Sequence of protein 2:
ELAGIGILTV

Residue-level contacts at the interface:
Residue T143 in protein 1 is in contact with residue V10 in protein 2 (closest heavy-atom distance 2.8 Å).
Residue Y116 in protein 1 interacts with residue V10 in protein 2 (closest heavy-atom distance 3.7 Å).
Residue K66 in protein 1 is in contact with residue E1 in protein 2 (closest heavy-atom distance 3.9 Å).
Residue E63 in protein 1 is in contact with residue E1 in protein 2 (closest heavy-atom distance 3.6 Å).
Residue K66 in protein 1 contacts residue G4 in protein 2 (closest heavy-atom distance 3.9 Å).
Residue V76 in protein 1 interacts with residue T9 in protein 2 (closest heavy-atom distance 3.7 Å).
Residue Y99 in protein 1 contacts residue A3 in protein 2 (closest heavy-atom distance 2.9 Å).
Residue A158 in protein 1 contacts residue I5 in protein 2 (closest heavy-atom distance 4.3 Å).
Residue Y171 in protein 1 contacts residue E1 in protein 2 (closest heavy-atom distance 2.5 Å).
Residue K146 in protein 1 interacts with residue T9 in protein 2 (closest heavy-atom distance 2.9 Å).
Residue L81 in protein 1 is in contact with residue V10 in protein 2 (closest heavy-atom distance 3.9 Å).
Residue K146 in protein 1 is in contact with residue L8 in protein 2 (closest heavy-atom distance 4.5 Å).
Residue H70 in protein 1 contacts residue I7 in protein 2 (closest heavy-atom distance 3.8 Å).
Residue D77 in protein 1 contacts residue T9 in protein 2 (closest heavy-atom distance 3.3 Å).
Residue Y59 in protein 1 interacts with residue E1 in protein 2 (closest heavy-atom distance 3.8 Å).
Residue Y123 in protein 1 is in contact with residue V10 in protein 2 (closest heavy-atom distance 4.2 Å).
Residue T73 in protein 1 contacts residue L8 in protein 2 (closest heavy-atom distance 3.9 Å).
Residue V152 in protein 1 contacts residue L8 in protein 2 (closest heavy-atom distance 3.8 Å).
Residue M5 in protein 1 interacts with residue E1 in protein 2 (closest heavy-atom distance 3.6 Å).
Residue H70 in protein 1 contacts residue A3 in protein 2 (closest heavy-atom distance 3.4 Å).
Residue Y7 in protein 1 is in contact with residue L2 in protein 2 (closest heavy-atom distance 3.4 Å).
Residue D77 in protein 1 is in contact with residue V10 in protein 2 (closest heavy-atom distance 2.9 Å).
Residue Y99 in protein 1 interacts with residue L2 in protein 2 (closest heavy-atom distance 3.8 Å).
Residue T80 in protein 1 interacts with residue V10 in protein 2 (closest heavy-atom distance 3.9 Å).
Residue V152 in protein 1 contacts residue I7 in protein 2 (closest heavy-atom distance 4.8 Å).
Residue W147 in protein 1 contacts residue L8 in protein 2 (closest heavy-atom distance 3.2 Å).
Residue Q155 in protein 1 is in contact with residue G6 in protein 2 (closest heavy-atom distance 3.3 Å).
Residue L156 in protein 1 contacts residue G6 in protein 2 (closest heavy-atom distance 3.5 Å).
Residue F9 in protein 1 interacts with residue L2 in protein 2 (closest heavy-atom distance 3.6 Å).
Residue M45 in protein 1 is in contact with residue L2 in protein 2 (closest heavy-atom distance 3.8 Å).
Residue D77 in protein 1 is in contact with residue L8 in protein 2 (closest heavy-atom distance 4.8 Å).
Residue Y159 in protein 1 contacts residue A3 in protein 2 (closest heavy-atom distance 3.6 Å).
Residue T163 in protein 1 interacts with residue E1 in protein 2 (closest heavy-atom distance 3.4 Å).
Residue H70 in protein 1 interacts with residue L2 in protein 2 (closest heavy-atom distance 4.4 Å).
Residue L156 in protein 1 interacts with residue I7 in protein 2 (closest heavy-atom distance 4.6 Å).
Residue Y159 in protein 1 contacts residue I5 in protein 2 (closest heavy-atom distance 4.5 Å).
Residue R97 in protein 1 contacts residue I7 in protein 2 (closest heavy-atom distance 3.5 Å).
Residue V67 in protein 1 is in contact with residue L2 in protein 2 (closest heavy-atom distance 3.8 Å).
Residue R97 in protein 1 is in contact with residue L8 in protein 2 (closest heavy-atom distance 4.0 Å).
Residue E63 in protein 1 is in contact with residue L2 in protein 2 (closest heavy-atom distance 3.0 Å).
Residue W167 in protein 1 interacts with residue E1 in protein 2 (closest heavy-atom distance 3.2 Å).
Residue W147 in protein 1 is in contact with residue T9 in protein 2 (closest heavy-atom distance 2.8 Å).
Residue T73 in protein 1 contacts residue I7 in protein 2 (closest heavy-atom distance 4.0 Å).
Residue K66 in protein 1 contacts residue A3 in protein 2 (closest heavy-atom distance 3.6 Å).
Residue Y99 in protein 1 interacts with residue I7 in protein 2 (closest heavy-atom distance 3.8 Å).
Residue H114 in protein 1 contacts residue I7 in protein 2 (closest heavy-atom distance 4.2 Å).
Residue Q155 in protein 1 is in contact with residue I5 in protein 2 (closest heavy-atom distance 3.3 Å).
Residue L156 in protein 1 interacts with residue I5 in protein 2 (closest heavy-atom distance 4.2 Å).
Residue A150 in protein 1 contacts residue L8 in protein 2 (closest heavy-atom distance 3.7 Å).
Residue F33 in protein 1 contacts residue E1 in protein 2 (closest heavy-atom distance 4.6 Å).
Residue K66 in protein 1 interacts with residue L2 in protein 2 (closest heavy-atom distance 3.2 Å).
Residue Y159 in protein 1 contacts residue E1 in protein 2 (closest heavy-atom distance 2.5 Å).
Residue V152 in protein 1 interacts with residue G6 in protein 2 (closest heavy-atom distance 3.4 Å).
Residue T142 in protein 1 interacts with residue V10 in protein 2 (closest heavy-atom distance 4.6 Å).
Residue W147 in protein 1 contacts residue V10 in protein 2 (closest heavy-atom distance 4.0 Å).
Residue T73 in protein 1 contacts residue T9 in protein 2 (closest heavy-atom distance 3.7 Å).
Residue Y84 in protein 1 contacts residue V10 in protein 2 (closest heavy-atom distance 3.0 Å).
Residue K146 in protein 1 contacts residue V10 in protein 2 (closest heavy-atom distance 3.6 Å).
Residue Y7 in protein 1 contacts residue E1 in protein 2 (closest heavy-atom distance 2.8 Å).
Residue Y159 in protein 1 is in contact with residue L2 in protein 2 (closest heavy-atom distance 3.7 Å).

Sequence of protein 1:
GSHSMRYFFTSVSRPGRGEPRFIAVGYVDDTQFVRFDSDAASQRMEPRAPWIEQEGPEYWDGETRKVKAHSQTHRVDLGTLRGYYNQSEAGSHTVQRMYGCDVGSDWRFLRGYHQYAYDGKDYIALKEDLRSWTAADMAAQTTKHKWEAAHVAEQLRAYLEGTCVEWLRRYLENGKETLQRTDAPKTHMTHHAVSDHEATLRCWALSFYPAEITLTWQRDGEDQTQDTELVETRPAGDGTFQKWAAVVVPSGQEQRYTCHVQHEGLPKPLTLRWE

These two protein chains interact to form a complex.